Sequence of protein 1:
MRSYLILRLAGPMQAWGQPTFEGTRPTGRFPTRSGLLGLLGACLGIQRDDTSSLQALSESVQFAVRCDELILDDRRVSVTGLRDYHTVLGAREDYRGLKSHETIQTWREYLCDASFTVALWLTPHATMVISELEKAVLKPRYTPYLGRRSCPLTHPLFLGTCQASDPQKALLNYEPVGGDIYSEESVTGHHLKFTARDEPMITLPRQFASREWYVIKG

Contacts between the two chains:
Residue K169 in protein 1 contacts residue A160 in protein 2 (closest heavy-atom distance 3.3 Å).
Residue Q168 in protein 1 interacts with residue N159 in protein 2 (closest heavy-atom distance 4.0 Å).
Residue T188 in protein 1 interacts with residue N157 in protein 2 (closest heavy-atom distance 4.2 Å).
Residue G189 in protein 1 interacts with residue K158 in protein 2 (closest heavy-atom distance 3.9 Å).
Residue Q168 in protein 1 contacts residue A160 in protein 2 (closest heavy-atom distance 3.9 Å).
Residue H190 in protein 1 interacts with residue K158 in protein 2 (closest heavy-atom distance 3.2 Å).
Residue G189 in protein 1 contacts residue N157 in protein 2 (closest heavy-atom distance 4.8 Å).
Residue L172 in protein 1 is in contact with residue A160 in protein 2 (closest heavy-atom distance 4.0 Å).
Residue Q168 in protein 1 is in contact with residue K158 in protein 2 (closest heavy-atom distance 4.0 Å).

These two protein chains interact to form a complex.

Sequence of protein 2:
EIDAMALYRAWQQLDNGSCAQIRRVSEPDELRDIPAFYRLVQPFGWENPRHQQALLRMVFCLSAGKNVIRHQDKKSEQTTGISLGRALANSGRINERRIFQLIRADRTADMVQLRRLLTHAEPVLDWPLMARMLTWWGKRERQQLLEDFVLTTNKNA